These two protein chains interact to form a complex.

Sequence of the second protein:
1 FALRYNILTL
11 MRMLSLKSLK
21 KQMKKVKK

Sequence of the first protein:
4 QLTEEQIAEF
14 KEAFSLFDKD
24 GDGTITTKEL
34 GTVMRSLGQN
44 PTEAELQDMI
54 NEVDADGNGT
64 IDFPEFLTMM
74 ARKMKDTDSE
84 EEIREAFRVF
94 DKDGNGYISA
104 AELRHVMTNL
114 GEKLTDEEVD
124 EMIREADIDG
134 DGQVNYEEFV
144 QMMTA

Residue-level contacts at the interface:
Residue A16 in the first protein is in contact with residue I7 in the second protein (closest heavy-atom distance 3.3 Å).
Residue E55 in the first protein is in contact with residue L14 in the second protein (closest heavy-atom distance 3.6 Å).
Residue L113 in the first protein contacts residue L8 in the second protein (closest heavy-atom distance 3.9 Å).
Residue M73 in the first protein contacts residue L3 in the second protein (closest heavy-atom distance 4.2 Å).
Residue L40 in the first protein is in contact with residue M11 in the second protein (closest heavy-atom distance 3.7 Å).
Residue V92 in the first protein contacts residue Y5 in the second protein (closest heavy-atom distance 4.3 Å).
Residue D79 in the first protein contacts residue N6 in the second protein (closest heavy-atom distance 4.5 Å).
Residue L33 in the first protein contacts residue M11 in the second protein (closest heavy-atom distance 4.1 Å).
Residue E115 in the first protein is in contact with residue R4 in the second protein (closest heavy-atom distance 3.5 Å).
Residue M73 in the first protein interacts with residue N6 in the second protein (closest heavy-atom distance 4.3 Å).
Residue E12 in the first protein contacts residue L3 in the second protein (closest heavy-atom distance 3.2 Å).
Residue M73 in the first protein is in contact with residue L10 in the second protein (closest heavy-atom distance 3.5 Å).
Residue K76 in the first protein interacts with residue T9 in the second protein (closest heavy-atom distance 3.1 Å).
Residue M77 in the first protein interacts with residue N6 in the second protein (closest heavy-atom distance 3.5 Å).
Residue F13 in the first protein contacts residue L3 in the second protein (closest heavy-atom distance 3.2 Å).
Residue F142 in the first protein is in contact with residue F1 in the second protein (closest heavy-atom distance 4.0 Å).
Residue Q42 in the first protein interacts with residue S15 in the second protein (closest heavy-atom distance 3.9 Å).
Residue F93 in the first protein contacts residue F1 in the second protein (closest heavy-atom distance 3.6 Å).
Residue M37 in the first protein is in contact with residue S15 in the second protein (closest heavy-atom distance 3.8 Å).
Residue A129 in the first protein interacts with residue F1 in the second protein (closest heavy-atom distance 4.2 Å).
Residue M110 in the first protein interacts with residue F1 in the second protein (closest heavy-atom distance 3.8 Å).
Residue K76 in the first protein interacts with residue N6 in the second protein (closest heavy-atom distance 3.1 Å).
Residue N112 in the first protein contacts residue R12 in the second protein (closest heavy-atom distance 3.6 Å).
Residue E55 in the first protein is in contact with residue K17 in the second protein (closest heavy-atom distance 3.2 Å).
Residue V109 in the first protein is in contact with residue Y5 in the second protein (closest heavy-atom distance 4.2 Å).
Residue M37 in the first protein interacts with residue L14 in the second protein (closest heavy-atom distance 4.1 Å).
Residue M110 in the first protein interacts with residue L8 in the second protein (closest heavy-atom distance 3.5 Å).
Residue M73 in the first protein contacts residue I7 in the second protein (closest heavy-atom distance 3.5 Å).
Residue M146 in the first protein contacts residue Y5 in the second protein (closest heavy-atom distance 4.4 Å).
Residue K76 in the first protein interacts with residue L10 in the second protein (closest heavy-atom distance 3.6 Å).
Residue F20 in the first protein is in contact with residue M11 in the second protein (closest heavy-atom distance 3.6 Å).
Residue L40 in the first protein interacts with residue L8 in the second protein (closest heavy-atom distance 3.5 Å).
Residue T80 in the first protein is in contact with residue N6 in the second protein (closest heavy-atom distance 2.9 Å).
Residue E48 in the first protein interacts with residue S18 in the second protein (closest heavy-atom distance 3.5 Å).
Residue M110 in the first protein is in contact with residue R4 in the second protein (closest heavy-atom distance 4.3 Å).
Residue Q42 in the first protein is in contact with residue R12 in the second protein (closest heavy-atom distance 4.2 Å).
Residue M52 in the first protein interacts with residue L14 in the second protein (closest heavy-atom distance 4.0 Å).
Residue L117 in the first protein interacts with residue R4 in the second protein (closest heavy-atom distance 3.7 Å).
Residue M77 in the first protein interacts with residue L3 in the second protein (closest heavy-atom distance 4.5 Å).
Residue M125 in the first protein interacts with residue F1 in the second protein (closest heavy-atom distance 3.7 Å).
Residue F93 in the first protein is in contact with residue Y5 in the second protein (closest heavy-atom distance 3.5 Å).
Residue A16 in the first protein interacts with residue L3 in the second protein (closest heavy-atom distance 3.9 Å).
Residue L113 in the first protein is in contact with residue R12 in the second protein (closest heavy-atom distance 3.8 Å).
Residue M145 in the first protein contacts residue F1 in the second protein (closest heavy-atom distance 3.4 Å).
Residue A89 in the first protein contacts residue Y5 in the second protein (closest heavy-atom distance 4.3 Å).
Residue M72 in the first protein interacts with residue L10 in the second protein (closest heavy-atom distance 3.7 Å).
Residue L106 in the first protein contacts residue F1 in the second protein (closest heavy-atom distance 3.8 Å).
Residue M37 in the first protein is in contact with residue M11 in the second protein (closest heavy-atom distance 3.5 Å).
Residue L113 in the first protein interacts with residue Y5 in the second protein (closest heavy-atom distance 3.9 Å).
Residue M52 in the first protein contacts residue S18 in the second protein (closest heavy-atom distance 4.5 Å).
Residue E48 in the first protein contacts residue Q22 in the second protein (closest heavy-atom distance 3.3 Å).
Residue M146 in the first protein contacts residue A2 in the second protein (closest heavy-atom distance 3.9 Å).
Residue F20 in the first protein is in contact with residue I7 in the second protein (closest heavy-atom distance 4.1 Å).
Residue L113 in the first protein contacts residue T9 in the second protein (closest heavy-atom distance 4.1 Å).
Residue V137 in the first protein interacts with residue F1 in the second protein (closest heavy-atom distance 4.3 Å).
Residue D51 in the first protein is in contact with residue K21 in the second protein (closest heavy-atom distance 3.4 Å).
Residue M110 in the first protein is in contact with residue Y5 in the second protein (closest heavy-atom distance 4.4 Å).
Residue E115 in the first protein interacts with residue L8 in the second protein (closest heavy-atom distance 3.3 Å).
Residue M145 in the first protein is in contact with residue A2 in the second protein (closest heavy-atom distance 3.4 Å).
Residue M52 in the first protein contacts residue S15 in the second protein (closest heavy-atom distance 4.3 Å).